This data describes a binding interaction between two proteins.

Interface contacts:
Residue W109 in chain B interacts with residue N23 in chain A (closest heavy-atom distance 3.4 Å).
Residue N71 in chain B contacts residue N23 in chain A (closest heavy-atom distance 2.9 Å).
Residue S326 in chain B interacts with residue T3 in chain A (closest heavy-atom distance 3.3 Å).
Residue W277 in chain B is in contact with residue K8 in chain A (closest heavy-atom distance 3.4 Å).
Residue W277 in chain B contacts residue R7 in chain A (closest heavy-atom distance 2.9 Å).
Residue W151 in chain B is in contact with residue S20 in chain A (closest heavy-atom distance 3.5 Å).
Residue T283 in chain B interacts with residue T3 in chain A (closest heavy-atom distance 3.7 Å).
Residue N71 in chain B interacts with residue K24 in chain A (closest heavy-atom distance 3.2 Å).
Residue W67 in chain B interacts with residue K24 in chain A (closest heavy-atom distance 2.7 Å).
Residue S280 in chain B contacts residue K5 in chain A (closest heavy-atom distance 2.3 Å).
Residue I358 in chain B interacts with residue D11 in chain A (closest heavy-atom distance 3.5 Å).
Residue L29 in chain B is in contact with residue N23 in chain A (closest heavy-atom distance 3.7 Å).
Residue Y197 in chain B is in contact with residue S18 in chain A (closest heavy-atom distance 3.3 Å).
Residue W277 in chain B contacts residue P10 in chain A (closest heavy-atom distance 3.6 Å).
Residue R357 in chain B interacts with residue D11 in chain A (closest heavy-atom distance 2.6 Å).
Residue E105 in chain B is in contact with residue K24 in chain A (closest heavy-atom distance 3.3 Å).
Residue R31 in chain B is in contact with residue I25 in chain A (closest heavy-atom distance 3.1 Å).
Residue N281 in chain B contacts residue R7 in chain A (closest heavy-atom distance 3.1 Å).
Residue T242 in chain B contacts residue K8 in chain A (closest heavy-atom distance 3.3 Å).
Residue Q106 in chain B contacts residue K24 in chain A (closest heavy-atom distance 2.9 Å).
Residue E316 in chain B contacts residue P10 in chain A (closest heavy-atom distance 3.7 Å).
Residue N323 in chain B interacts with residue R4 in chain A (closest heavy-atom distance 3.1 Å).
Residue S74 in chain B interacts with residue N23 in chain A (closest heavy-atom distance 3.5 Å).
Residue K160 in chain B contacts residue D9 in chain A (closest heavy-atom distance 3.5 Å).
Residue T80 in chain B interacts with residue K21 in chain A (closest heavy-atom distance 2.5 Å).
Residue W109 in chain B contacts residue E22 in chain A (closest heavy-atom distance 3.1 Å).
Residue R31 in chain B contacts residue N23 in chain A (closest heavy-atom distance 3.1 Å).
Residue W67 in chain B is in contact with residue D26 in chain A (closest heavy-atom distance 3.3 Å).
Residue G243 in chain B contacts residue K6 in chain A (closest heavy-atom distance 3.0 Å).
Residue G201 in chain B interacts with residue K8 in chain A (closest heavy-atom distance 2.4 Å).
Residue N281 in chain B interacts with residue K5 in chain A (closest heavy-atom distance 3.6 Å).
Residue W319 in chain B interacts with residue D11 in chain A (closest heavy-atom distance 3.0 Å).
Residue A73 in chain B contacts residue K21 in chain A (closest heavy-atom distance 3.4 Å).
Residue T242 in chain B contacts residue R7 in chain A (closest heavy-atom distance 3.5 Å).
Residue T242 in chain B interacts with residue K6 in chain A (closest heavy-atom distance 3.5 Å).
Residue N113 in chain B contacts residue E22 in chain A (closest heavy-atom distance 2.9 Å).
Residue N113 in chain B is in contact with residue K21 in chain A (closest heavy-atom distance 3.4 Å).
Residue T76 in chain B contacts residue K21 in chain A (closest heavy-atom distance 3.5 Å).
Residue K315 in chain B is in contact with residue D11 in chain A (closest heavy-atom distance 3.5 Å).
Residue W109 in chain B interacts with residue K24 in chain A (closest heavy-atom distance 3.6 Å).
Residue G285 in chain B interacts with residue T3 in chain A (closest heavy-atom distance 3.7 Å).
Residue S280 in chain B is in contact with residue R7 in chain A (closest heavy-atom distance 3.3 Å).
Residue E316 in chain B contacts residue D11 in chain A (closest heavy-atom distance 3.4 Å).
Residue S74 in chain B interacts with residue K21 in chain A (closest heavy-atom distance 3.6 Å).
Residue A284 in chain B interacts with residue K5 in chain A (closest heavy-atom distance 3.6 Å).
Residue G116 in chain B interacts with residue S20 in chain A (closest heavy-atom distance 3.6 Å).
Residue V241 in chain B contacts residue K6 in chain A (closest heavy-atom distance 3.0 Å).
Residue E316 in chain B interacts with residue R7 in chain A (closest heavy-atom distance 2.6 Å).
Residue G75 in chain B contacts residue K21 in chain A (closest heavy-atom distance 2.9 Å).
Residue S74 in chain B is in contact with residue E22 in chain A (closest heavy-atom distance 3.5 Å).
Residue N281 in chain B is in contact with residue K6 in chain A (closest heavy-atom distance 2.8 Å).
Residue W151 in chain B is in contact with residue E22 in chain A (closest heavy-atom distance 3.4 Å).
Residue D117 in chain B interacts with residue K21 in chain A (closest heavy-atom distance 2.7 Å).
Residue W319 in chain B contacts residue R7 in chain A (closest heavy-atom distance 3.3 Å).
Residue A284 in chain B interacts with residue T3 in chain A (closest heavy-atom distance 3.4 Å).
Residue W277 in chain B interacts with residue D9 in chain A (closest heavy-atom distance 3.5 Å).
Residue W151 in chain B is in contact with residue N19 in chain A (closest heavy-atom distance 3.2 Å).
Residue N323 in chain B is in contact with residue K5 in chain A (closest heavy-atom distance 3.1 Å).
Residue T248 in chain B is in contact with residue K6 in chain A (closest heavy-atom distance 3.2 Å).
Residue N155 in chain B contacts residue S20 in chain A (closest heavy-atom distance 2.9 Å).

Sequence of chain A:
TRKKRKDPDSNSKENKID

Sequence of chain B:
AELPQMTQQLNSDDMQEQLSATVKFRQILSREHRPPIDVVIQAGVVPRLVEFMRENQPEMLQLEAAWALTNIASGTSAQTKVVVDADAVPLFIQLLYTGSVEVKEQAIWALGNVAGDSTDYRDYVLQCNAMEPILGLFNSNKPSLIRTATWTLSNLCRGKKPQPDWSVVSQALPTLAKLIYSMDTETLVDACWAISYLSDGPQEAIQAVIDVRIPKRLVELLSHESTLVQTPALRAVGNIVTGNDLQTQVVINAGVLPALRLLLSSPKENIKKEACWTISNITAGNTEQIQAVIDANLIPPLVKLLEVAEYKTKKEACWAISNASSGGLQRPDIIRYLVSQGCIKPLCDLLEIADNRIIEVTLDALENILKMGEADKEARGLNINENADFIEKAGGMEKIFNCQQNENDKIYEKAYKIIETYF